Contacts between the two chains:
Residue F9 in chain B contacts residue Y3 in chain A (closest heavy-atom distance 4.9 Å).
Residue T73 in chain B interacts with residue Y8 in chain A (closest heavy-atom distance 3.7 Å).
Residue K66 in chain B is in contact with residue G4 in chain A (closest heavy-atom distance 3.7 Å).
Residue R97 in chain B interacts with residue Y3 in chain A (closest heavy-atom distance 3.3 Å).
Residue E63 in chain B is in contact with residue L1 in chain A (closest heavy-atom distance 3.3 Å).
Residue H70 in chain B interacts with residue F5 in chain A (closest heavy-atom distance 3.1 Å).
Residue W147 in chain B contacts residue I9 in chain A (closest heavy-atom distance 3.6 Å).
Residue R65 in chain B interacts with residue G4 in chain A (closest heavy-atom distance 5.0 Å).
Residue T163 in chain B contacts residue L1 in chain A (closest heavy-atom distance 3.7 Å).
Residue V152 in chain B is in contact with residue N7 in chain A (closest heavy-atom distance 3.6 Å).
Residue W147 in chain B contacts residue Y8 in chain A (closest heavy-atom distance 2.8 Å).
Residue L81 in chain B is in contact with residue I9 in chain A (closest heavy-atom distance 3.7 Å).
Residue V76 in chain B interacts with residue Y8 in chain A (closest heavy-atom distance 3.7 Å).
Residue V152 in chain B contacts residue F5 in chain A (closest heavy-atom distance 5.0 Å).
Residue L156 in chain B is in contact with residue Y3 in chain A (closest heavy-atom distance 3.8 Å).
Residue D77 in chain B is in contact with residue Y8 in chain A (closest heavy-atom distance 3.5 Å).
Residue A69 in chain B contacts residue V6 in chain A (closest heavy-atom distance 3.8 Å).
Residue D77 in chain B is in contact with residue I9 in chain A (closest heavy-atom distance 2.9 Å).
Residue T73 in chain B interacts with residue N7 in chain A (closest heavy-atom distance 3.6 Å).
Residue K66 in chain B interacts with residue Y3 in chain A (closest heavy-atom distance 3.9 Å).
Residue T143 in chain B is in contact with residue Y8 in chain A (closest heavy-atom distance 4.9 Å).
Residue L156 in chain B interacts with residue F5 in chain A (closest heavy-atom distance 3.6 Å).
Residue Y7 in chain B contacts residue G2 in chain A (closest heavy-atom distance 3.4 Å).
Residue W167 in chain B is in contact with residue L1 in chain A (closest heavy-atom distance 3.5 Å).
Residue Y116 in chain B is in contact with residue I9 in chain A (closest heavy-atom distance 3.4 Å).
Residue K66 in chain B contacts residue L1 in chain A (closest heavy-atom distance 3.6 Å).
Residue E63 in chain B contacts residue G2 in chain A (closest heavy-atom distance 3.0 Å).
Residue Y99 in chain B interacts with residue Y3 in chain A (closest heavy-atom distance 3.0 Å).
Residue D77 in chain B is in contact with residue N7 in chain A (closest heavy-atom distance 4.6 Å).
Residue R97 in chain B interacts with residue N7 in chain A (closest heavy-atom distance 2.9 Å).
Residue Y171 in chain B is in contact with residue L1 in chain A (closest heavy-atom distance 2.6 Å).
Residue T73 in chain B interacts with residue V6 in chain A (closest heavy-atom distance 3.7 Å).
Residue W147 in chain B interacts with residue N7 in chain A (closest heavy-atom distance 3.5 Å).
Residue Q155 in chain B interacts with residue F5 in chain A (closest heavy-atom distance 3.6 Å).
Residue Y159 in chain B is in contact with residue F5 in chain A (closest heavy-atom distance 4.1 Å).
Residue H70 in chain B is in contact with residue G4 in chain A (closest heavy-atom distance 4.7 Å).
Residue F33 in chain B is in contact with residue L1 in chain A (closest heavy-atom distance 4.6 Å).
Residue T143 in chain B is in contact with residue I9 in chain A (closest heavy-atom distance 2.8 Å).
Residue H70 in chain B is in contact with residue Y3 in chain A (closest heavy-atom distance 2.9 Å).
Residue M5 in chain B is in contact with residue L1 in chain A (closest heavy-atom distance 3.7 Å).
Residue K146 in chain B is in contact with residue I9 in chain A (closest heavy-atom distance 4.3 Å).
Residue Y99 in chain B is in contact with residue G2 in chain A (closest heavy-atom distance 3.2 Å).
Residue Y159 in chain B contacts residue L1 in chain A (closest heavy-atom distance 2.7 Å).
Residue Y159 in chain B interacts with residue Y3 in chain A (closest heavy-atom distance 3.6 Å).
Residue Y84 in chain B contacts residue I9 in chain A (closest heavy-atom distance 2.6 Å).
Residue I124 in chain B is in contact with residue I9 in chain A (closest heavy-atom distance 4.6 Å).
Residue K66 in chain B contacts residue G2 in chain A (closest heavy-atom distance 2.8 Å).
Residue Q72 in chain B contacts residue Y8 in chain A (closest heavy-atom distance 5.0 Å).
Residue Y123 in chain B interacts with residue I9 in chain A (closest heavy-atom distance 3.7 Å).
Residue H114 in chain B is in contact with residue Y3 in chain A (closest heavy-atom distance 3.5 Å).
Residue Y7 in chain B contacts residue L1 in chain A (closest heavy-atom distance 3.0 Å).
Residue H70 in chain B interacts with residue V6 in chain A (closest heavy-atom distance 3.9 Å).
Residue Y159 in chain B interacts with residue G2 in chain A (closest heavy-atom distance 3.7 Å).
Residue Y59 in chain B is in contact with residue L1 in chain A (closest heavy-atom distance 3.8 Å).
Residue T80 in chain B contacts residue I9 in chain A (closest heavy-atom distance 3.4 Å).

Sequence of chain B:
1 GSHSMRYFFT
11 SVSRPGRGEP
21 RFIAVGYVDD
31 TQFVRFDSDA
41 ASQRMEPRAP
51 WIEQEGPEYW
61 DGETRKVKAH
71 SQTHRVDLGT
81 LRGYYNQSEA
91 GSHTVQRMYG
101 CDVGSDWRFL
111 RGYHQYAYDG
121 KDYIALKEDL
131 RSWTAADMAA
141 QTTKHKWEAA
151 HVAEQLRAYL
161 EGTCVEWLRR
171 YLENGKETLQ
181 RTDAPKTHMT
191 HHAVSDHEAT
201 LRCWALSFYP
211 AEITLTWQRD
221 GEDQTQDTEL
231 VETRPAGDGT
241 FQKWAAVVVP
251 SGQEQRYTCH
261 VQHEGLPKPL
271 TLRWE

These two protein chains interact to form a complex.

Sequence of chain A:
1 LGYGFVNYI